Contacts between the two chains:
Residue L8 in protein 1 contacts residue N55 in protein 2 (closest heavy-atom distance 2.9 Å).
Residue I44 in protein 1 contacts residue F10 in protein 2 (closest heavy-atom distance 3.3 Å).
Residue C76 in protein 1 contacts residue W40 in protein 2 (closest heavy-atom distance 3.2 Å).
Residue C76 in protein 1 contacts residue E19 in protein 2 (closest heavy-atom distance 3.5 Å).
Residue G75 in protein 1 contacts residue N16 in protein 2 (closest heavy-atom distance 4.6 Å).
Residue G10 in protein 1 contacts residue N55 in protein 2 (closest heavy-atom distance 3.5 Å).
Residue T9 in protein 1 is in contact with residue N55 in protein 2 (closest heavy-atom distance 4.1 Å).
Residue L8 in protein 1 contacts residue D37 in protein 2 (closest heavy-atom distance 4.3 Å).
Residue H68 in protein 1 contacts residue I9 in protein 2 (closest heavy-atom distance 4.4 Å).
Residue T66 in protein 1 contacts residue F10 in protein 2 (closest heavy-atom distance 3.5 Å).
Residue Q49 in protein 1 interacts with residue E13 in protein 2 (closest heavy-atom distance 3.3 Å).
Residue V70 in protein 1 interacts with residue Y12 in protein 2 (closest heavy-atom distance 3.7 Å).
Residue G75 in protein 1 is in contact with residue E19 in protein 2 (closest heavy-atom distance 3.6 Å).
Residue R42 in protein 1 interacts with residue Y12 in protein 2 (closest heavy-atom distance 3.2 Å).
Residue T7 in protein 1 is in contact with residue N55 in protein 2 (closest heavy-atom distance 2.9 Å).
Residue G47 in protein 1 interacts with residue K23 in protein 2 (closest heavy-atom distance 3.5 Å).
Residue K48 in protein 1 interacts with residue P11 in protein 2 (closest heavy-atom distance 4.8 Å).
Residue T9 in protein 1 interacts with residue V38 in protein 2 (closest heavy-atom distance 4.0 Å).
Residue R74 in protein 1 interacts with residue E19 in protein 2 (closest heavy-atom distance 3.2 Å).
Residue R42 in protein 1 is in contact with residue A14 in protein 2 (closest heavy-atom distance 4.2 Å).
Residue L8 in protein 1 contacts residue W40 in protein 2 (closest heavy-atom distance 3.4 Å).
Residue V70 in protein 1 is in contact with residue W40 in protein 2 (closest heavy-atom distance 3.6 Å).
Residue G75 in protein 1 contacts residue Q15 in protein 2 (closest heavy-atom distance 3.0 Å).
Residue C76 in protein 1 interacts with residue P53 in protein 2 (closest heavy-atom distance 4.5 Å).
Residue H68 in protein 1 interacts with residue K58 in protein 2 (closest heavy-atom distance 4.5 Å).
Residue L67 in protein 1 contacts residue F10 in protein 2 (closest heavy-atom distance 4.2 Å).
Residue L8 in protein 1 contacts residue G39 in protein 2 (closest heavy-atom distance 3.5 Å).
Residue C76 in protein 1 contacts residue Q15 in protein 2 (closest heavy-atom distance 2.8 Å).
Residue V70 in protein 1 interacts with residue P53 in protein 2 (closest heavy-atom distance 3.3 Å).
Residue G47 in protein 1 is in contact with residue Y12 in protein 2 (closest heavy-atom distance 4.8 Å).
Residue G47 in protein 1 contacts residue E24 in protein 2 (closest heavy-atom distance 4.2 Å).
Residue L69 in protein 1 is in contact with residue N55 in protein 2 (closest heavy-atom distance 5.0 Å).
Residue R74 in protein 1 interacts with residue W40 in protein 2 (closest heavy-atom distance 4.7 Å).
Residue V70 in protein 1 contacts residue Q15 in protein 2 (closest heavy-atom distance 4.8 Å).
Residue H68 in protein 1 is in contact with residue F10 in protein 2 (closest heavy-atom distance 3.2 Å).
Residue I44 in protein 1 interacts with residue F56 in protein 2 (closest heavy-atom distance 3.8 Å).
Residue L8 in protein 1 interacts with residue V38 in protein 2 (closest heavy-atom distance 3.0 Å).
Residue R74 in protein 1 is in contact with residue V51 in protein 2 (closest heavy-atom distance 3.2 Å).
Residue R74 in protein 1 is in contact with residue G50 in protein 2 (closest heavy-atom distance 4.8 Å).
Residue L73 in protein 1 interacts with residue D37 in protein 2 (closest heavy-atom distance 4.0 Å).
Residue R42 in protein 1 contacts residue Q15 in protein 2 (closest heavy-atom distance 3.3 Å).
Residue V70 in protein 1 interacts with residue F56 in protein 2 (closest heavy-atom distance 3.6 Å).
Residue H68 in protein 1 is in contact with residue F56 in protein 2 (closest heavy-atom distance 3.5 Å).
Residue Q49 in protein 1 interacts with residue Y12 in protein 2 (closest heavy-atom distance 3.5 Å).
Residue A46 in protein 1 contacts residue E24 in protein 2 (closest heavy-atom distance 4.6 Å).
Residue G47 in protein 1 interacts with residue P11 in protein 2 (closest heavy-atom distance 3.2 Å).
Residue C76 in protein 1 contacts residue Y12 in protein 2 (closest heavy-atom distance 4.0 Å).
Residue H68 in protein 1 is in contact with residue N55 in protein 2 (closest heavy-atom distance 3.3 Å).
Residue L71 in protein 1 contacts residue W40 in protein 2 (closest heavy-atom distance 4.8 Å).
Residue R72 in protein 1 contacts residue W40 in protein 2 (closest heavy-atom distance 4.3 Å).
Residue F45 in protein 1 interacts with residue F10 in protein 2 (closest heavy-atom distance 3.8 Å).
Residue L73 in protein 1 contacts residue W40 in protein 2 (closest heavy-atom distance 3.4 Å).
Residue R42 in protein 1 contacts residue E13 in protein 2 (closest heavy-atom distance 3.9 Å).
Residue L69 in protein 1 interacts with residue F56 in protein 2 (closest heavy-atom distance 3.6 Å).
Residue A46 in protein 1 contacts residue F10 in protein 2 (closest heavy-atom distance 4.3 Å).
Residue I44 in protein 1 interacts with residue P11 in protein 2 (closest heavy-atom distance 3.7 Å).
Residue R74 in protein 1 is in contact with residue D18 in protein 2 (closest heavy-atom distance 2.9 Å).
Residue K6 in protein 1 contacts residue N55 in protein 2 (closest heavy-atom distance 5.0 Å).
Residue I44 in protein 1 contacts residue Y12 in protein 2 (closest heavy-atom distance 3.3 Å).

This data describes a binding interaction between two proteins.

Sequence of protein 2:
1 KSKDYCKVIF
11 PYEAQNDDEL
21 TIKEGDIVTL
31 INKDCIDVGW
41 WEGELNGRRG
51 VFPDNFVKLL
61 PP

Sequence of protein 1:
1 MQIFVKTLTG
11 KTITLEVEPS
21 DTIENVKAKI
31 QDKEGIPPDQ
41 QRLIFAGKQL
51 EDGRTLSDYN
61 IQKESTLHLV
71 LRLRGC